Sequence of the first protein:
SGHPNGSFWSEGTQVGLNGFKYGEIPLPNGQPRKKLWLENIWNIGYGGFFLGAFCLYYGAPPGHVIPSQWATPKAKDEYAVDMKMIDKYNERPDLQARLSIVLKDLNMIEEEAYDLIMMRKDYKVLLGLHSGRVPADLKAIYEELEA

Residue-level contacts at the interface:
Residue I84 in the second protein interacts with residue Y71 in the first protein (closest heavy-atom distance 3.7 Å).
Residue R417 in the second protein is in contact with residue Y47 in the first protein (closest heavy-atom distance 3.4 Å).
Residue F43 in the second protein interacts with residue H89 in the first protein (closest heavy-atom distance 2.9 Å).
Residue F43 in the second protein contacts residue L81 in the first protein (closest heavy-atom distance 3.4 Å).
Residue N46 in the second protein is in contact with residue G88 in the first protein (closest heavy-atom distance 3.8 Å).
Residue Y437 in the second protein is in contact with residue Y83 in the first protein (closest heavy-atom distance 2.3 Å).
Residue S45 in the second protein contacts residue H89 in the first protein (closest heavy-atom distance 3.4 Å).
Residue W36 in the second protein is in contact with residue I69 in the first protein (closest heavy-atom distance 3.6 Å).
Residue L28 in the second protein interacts with residue L63 in the first protein (closest heavy-atom distance 4.2 Å).
Residue A415 in the second protein is in contact with residue Y47 in the first protein (closest heavy-atom distance 4.0 Å).
Residue I421 in the second protein is in contact with residue E64 in the first protein (closest heavy-atom distance 4.0 Å).
Residue I25 in the second protein interacts with residue I66 in the first protein (closest heavy-atom distance 4.0 Å).
Residue L35 in the second protein interacts with residue F74 in the first protein (closest heavy-atom distance 3.7 Å).
Residue K24 in the second protein is in contact with residue W62 in the first protein (closest heavy-atom distance 3.6 Å).
Residue P83 in the second protein interacts with residue W67 in the first protein (closest heavy-atom distance 3.7 Å).
Residue L28 in the second protein is in contact with residue W62 in the first protein (closest heavy-atom distance 3.9 Å).
Residue N46 in the second protein is in contact with residue H89 in the first protein (closest heavy-atom distance 3.3 Å).
Residue F32 in the second protein contacts residue Y71 in the first protein (closest heavy-atom distance 3.8 Å).
Residue F32 in the second protein is in contact with residue I66 in the first protein (closest heavy-atom distance 3.4 Å).
Residue L418 in the second protein is in contact with residue L63 in the first protein (closest heavy-atom distance 3.5 Å).
Residue L428 in the second protein is in contact with residue F75 in the first protein (closest heavy-atom distance 3.8 Å).
Residue I25 in the second protein interacts with residue W62 in the first protein (closest heavy-atom distance 3.7 Å).
Residue F32 in the second protein is in contact with residue W67 in the first protein (closest heavy-atom distance 3.6 Å).
Residue R417 in the second protein contacts residue E64 in the first protein (closest heavy-atom distance 3.9 Å).
Residue R417 in the second protein interacts with residue R58 in the first protein (closest heavy-atom distance 3.0 Å).
Residue S422 in the second protein contacts residue W67 in the first protein (closest heavy-atom distance 4.1 Å).
Residue P425 in the second protein contacts residue F75 in the first protein (closest heavy-atom distance 4.0 Å).
Residue W36 in the second protein interacts with residue F74 in the first protein (closest heavy-atom distance 4.0 Å).
Residue I84 in the second protein interacts with residue W67 in the first protein (closest heavy-atom distance 3.8 Å).
Residue F80 in the second protein interacts with residue F75 in the first protein (closest heavy-atom distance 3.9 Å).
Residue W36 in the second protein interacts with residue G70 in the first protein (closest heavy-atom distance 3.1 Å).
Residue W36 in the second protein contacts residue G73 in the first protein (closest heavy-atom distance 4.2 Å).
Residue P425 in the second protein is in contact with residue Y71 in the first protein (closest heavy-atom distance 3.6 Å).
Residue V420 in the second protein contacts residue Y47 in the first protein (closest heavy-atom distance 3.7 Å).
Residue L418 in the second protein contacts residue L61 in the first protein (closest heavy-atom distance 4.2 Å).
Residue W42 in the second protein contacts residue V90 in the first protein (closest heavy-atom distance 4.1 Å).
Residue G47 in the second protein interacts with residue H89 in the first protein (closest heavy-atom distance 2.6 Å).
Residue P425 in the second protein interacts with residue W67 in the first protein (closest heavy-atom distance 3.6 Å).
Residue I421 in the second protein interacts with residue W67 in the first protein (closest heavy-atom distance 3.0 Å).
Residue I87 in the second protein interacts with residue W67 in the first protein (closest heavy-atom distance 3.4 Å).
Residue P83 in the second protein is in contact with residue Y71 in the first protein (closest heavy-atom distance 3.6 Å).
Residue L35 in the second protein is in contact with residue Y71 in the first protein (closest heavy-atom distance 4.0 Å).
Residue I421 in the second protein interacts with residue L61 in the first protein (closest heavy-atom distance 3.7 Å).
Residue V39 in the second protein contacts residue F74 in the first protein (closest heavy-atom distance 3.4 Å).
Residue W42 in the second protein is in contact with residue A78 in the first protein (closest heavy-atom distance 3.9 Å).
Residue Y437 in the second protein interacts with residue Y82 in the first protein (closest heavy-atom distance 3.6 Å).
Residue I87 in the second protein is in contact with residue L63 in the first protein (closest heavy-atom distance 4.3 Å).
Residue R417 in the second protein is in contact with residue L61 in the first protein (closest heavy-atom distance 3.9 Å).
Residue R417 in the second protein interacts with residue E49 in the first protein (closest heavy-atom distance 2.4 Å).
Residue G47 in the second protein interacts with residue G88 in the first protein (closest heavy-atom distance 3.7 Å).
Residue F80 in the second protein interacts with residue Y71 in the first protein (closest heavy-atom distance 2.8 Å).
Residue F80 in the second protein interacts with residue F74 in the first protein (closest heavy-atom distance 3.4 Å).
Residue L28 in the second protein is in contact with residue I66 in the first protein (closest heavy-atom distance 3.9 Å).
Residue I421 in the second protein contacts residue L63 in the first protein (closest heavy-atom distance 4.1 Å).
Residue S416 in the second protein interacts with residue Y47 in the first protein (closest heavy-atom distance 3.9 Å).
Residue W42 in the second protein interacts with residue L81 in the first protein (closest heavy-atom distance 3.3 Å).
Residue M29 in the second protein contacts residue I66 in the first protein (closest heavy-atom distance 3.7 Å).
Residue L28 in the second protein interacts with residue W67 in the first protein (closest heavy-atom distance 4.0 Å).
Residue F32 in the second protein interacts with residue G70 in the first protein (closest heavy-atom distance 3.8 Å).
Residue A48 in the second protein is in contact with residue G88 in the first protein (closest heavy-atom distance 3.7 Å).

Sequence of the second protein:
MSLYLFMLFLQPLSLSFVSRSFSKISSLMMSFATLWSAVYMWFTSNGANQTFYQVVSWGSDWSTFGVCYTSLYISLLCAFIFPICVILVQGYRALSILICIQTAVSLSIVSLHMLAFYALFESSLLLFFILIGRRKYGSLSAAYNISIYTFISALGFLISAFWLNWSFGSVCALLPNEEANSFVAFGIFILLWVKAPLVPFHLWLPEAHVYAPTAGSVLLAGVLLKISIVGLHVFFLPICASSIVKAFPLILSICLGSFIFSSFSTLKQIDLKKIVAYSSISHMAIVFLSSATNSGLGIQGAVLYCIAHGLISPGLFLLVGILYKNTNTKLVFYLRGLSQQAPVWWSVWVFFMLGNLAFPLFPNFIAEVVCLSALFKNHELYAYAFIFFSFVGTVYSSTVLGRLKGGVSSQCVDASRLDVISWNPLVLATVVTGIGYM

The following describes two proteins that form a bound complex.